The following describes two proteins that form a bound complex.

Sequence of protein 2:
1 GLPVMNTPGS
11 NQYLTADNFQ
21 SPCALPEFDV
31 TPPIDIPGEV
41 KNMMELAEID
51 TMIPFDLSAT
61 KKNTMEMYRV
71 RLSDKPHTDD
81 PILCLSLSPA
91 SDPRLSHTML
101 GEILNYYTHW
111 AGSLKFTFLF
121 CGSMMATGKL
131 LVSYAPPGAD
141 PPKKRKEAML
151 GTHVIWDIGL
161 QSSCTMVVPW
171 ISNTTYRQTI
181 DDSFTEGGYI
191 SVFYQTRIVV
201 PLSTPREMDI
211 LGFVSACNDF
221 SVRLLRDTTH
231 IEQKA

Interface contacts:
Residue K262 in protein 1 interacts with residue D17 in protein 2 (closest heavy-atom distance 3.0 Å).
Residue E74 in protein 1 is in contact with residue Y107 in protein 2 (closest heavy-atom distance 2.8 Å).
Residue S195 in protein 1 contacts residue A24 in protein 2 (closest heavy-atom distance 2.8 Å).
Residue T296 in protein 1 contacts residue K62 in protein 2 (closest heavy-atom distance 2.8 Å).
Residue R72 in protein 1 interacts with residue N42 in protein 2 (closest heavy-atom distance 2.9 Å).
Residue T301 in protein 1 is in contact with residue R94 in protein 2 (closest heavy-atom distance 2.8 Å).
Residue S195 in protein 1 interacts with residue P22 in protein 2 (closest heavy-atom distance 2.9 Å).
Residue I77 in protein 1 interacts with residue K41 in protein 2 (closest heavy-atom distance 3.0 Å).
Residue S75 in protein 1 contacts residue Y107 in protein 2 (closest heavy-atom distance 3.3 Å).
Residue T292 in protein 1 contacts residue N63 in protein 2 (closest heavy-atom distance 3.2 Å).
Residue K297 in protein 1 interacts with residue L57 in protein 2 (closest heavy-atom distance 2.8 Å).
Residue R120 in protein 1 contacts residue E102 in protein 2 (closest heavy-atom distance 2.9 Å).
Residue A43 in protein 1 contacts residue C164 in protein 2 (closest heavy-atom distance 3.3 Å).
Residue L299 in protein 1 contacts residue C84 in protein 2 (closest heavy-atom distance 2.9 Å).
Residue V268 in protein 1 interacts with residue V40 in protein 2 (closest heavy-atom distance 3.0 Å).
Residue V47 in protein 1 contacts residue S163 in protein 2 (closest heavy-atom distance 3.0 Å).
Residue R120 in protein 1 interacts with residue Y106 in protein 2 (closest heavy-atom distance 2.9 Å).
Residue T45 in protein 1 contacts residue S163 in protein 2 (closest heavy-atom distance 2.9 Å).
Residue L294 in protein 1 is in contact with residue M67 in protein 2 (closest heavy-atom distance 3.2 Å).
Residue S195 in protein 1 contacts residue S21 in protein 2 (closest heavy-atom distance 2.7 Å).
Residue Y302 in protein 1 interacts with residue R94 in protein 2 (closest heavy-atom distance 3.2 Å).
Residue T52 in protein 1 contacts residue D50 in protein 2 (closest heavy-atom distance 3.0 Å).
Residue R70 in protein 1 interacts with residue D219 in protein 2 (closest heavy-atom distance 2.9 Å).
Residue V116 in protein 1 interacts with residue Q233 in protein 2 (closest heavy-atom distance 3.0 Å).
Residue R129 in protein 1 contacts residue T31 in protein 2 (closest heavy-atom distance 2.8 Å).
Residue C270 in protein 1 interacts with residue G38 in protein 2 (closest heavy-atom distance 2.8 Å).
Residue E74 in protein 1 contacts residue L224 in protein 2 (closest heavy-atom distance 2.8 Å).
Residue R70 in protein 1 is in contact with residue S221 in protein 2 (closest heavy-atom distance 3.1 Å).
Residue E74 in protein 1 interacts with residue L225 in protein 2 (closest heavy-atom distance 2.9 Å).
Residue W269 in protein 1 interacts with residue I36 in protein 2 (closest heavy-atom distance 3.0 Å).
Residue Y302 in protein 1 interacts with residue P142 in protein 2 (closest heavy-atom distance 2.7 Å).
Residue E48 in protein 1 interacts with residue S162 in protein 2 (closest heavy-atom distance 2.7 Å).
Residue Y260 in protein 1 is in contact with residue Y13 in protein 2 (closest heavy-atom distance 3.2 Å).
Residue D298 in protein 1 is in contact with residue R94 in protein 2 (closest heavy-atom distance 3.2 Å).
Residue P57 in protein 1 contacts residue S113 in protein 2 (closest heavy-atom distance 3.2 Å).
Residue S75 in protein 1 interacts with residue N42 in protein 2 (closest heavy-atom distance 2.8 Å).
Residue R193 in protein 1 interacts with residue Y13 in protein 2 (closest heavy-atom distance 3.2 Å).
Residue R129 in protein 1 is in contact with residue P33 in protein 2 (closest heavy-atom distance 3.3 Å).
Residue Y302 in protein 1 contacts residue S86 in protein 2 (closest heavy-atom distance 2.8 Å).
Residue R72 in protein 1 is in contact with residue E48 in protein 2 (closest heavy-atom distance 2.8 Å).
Residue N203 in protein 1 is in contact with residue P32 in protein 2 (closest heavy-atom distance 2.9 Å).
Residue L294 in protein 1 contacts residue N63 in protein 2 (closest heavy-atom distance 2.8 Å).
Residue D114 in protein 1 interacts with residue Q233 in protein 2 (closest heavy-atom distance 2.9 Å).
Residue N53 in protein 1 interacts with residue K115 in protein 2 (closest heavy-atom distance 3.0 Å).
Residue P293 in protein 1 is in contact with residue N63 in protein 2 (closest heavy-atom distance 3.2 Å).
Residue S75 in protein 1 is in contact with residue M43 in protein 2 (closest heavy-atom distance 2.8 Å).
Residue R72 in protein 1 is in contact with residue F220 in protein 2 (closest heavy-atom distance 2.8 Å).
Residue S76 in protein 1 contacts residue N42 in protein 2 (closest heavy-atom distance 3.3 Å).
Residue G84 in protein 1 contacts residue T15 in protein 2 (closest heavy-atom distance 2.9 Å).
Residue R129 in protein 1 is in contact with residue P32 in protein 2 (closest heavy-atom distance 3.3 Å).
Residue R193 in protein 1 interacts with residue D17 in protein 2 (closest heavy-atom distance 2.9 Å).
Residue C270 in protein 1 interacts with residue P37 in protein 2 (closest heavy-atom distance 3.3 Å).
Residue A43 in protein 1 contacts residue T165 in protein 2 (closest heavy-atom distance 2.8 Å).
Residue I77 in protein 1 contacts residue V40 in protein 2 (closest heavy-atom distance 3.3 Å).
Residue N53 in protein 1 interacts with residue T165 in protein 2 (closest heavy-atom distance 3.1 Å).
Residue T296 in protein 1 contacts residue L57 in protein 2 (closest heavy-atom distance 3.2 Å).
Residue T300 in protein 1 interacts with residue K143 in protein 2 (closest heavy-atom distance 2.7 Å).
Residue R272 in protein 1 is in contact with residue M99 in protein 2 (closest heavy-atom distance 3.2 Å).
Residue S195 in protein 1 contacts residue C23 in protein 2 (closest heavy-atom distance 3.3 Å).
Residue R267 in protein 1 is in contact with residue E39 in protein 2 (closest heavy-atom distance 2.9 Å).

Sequence of protein 1:
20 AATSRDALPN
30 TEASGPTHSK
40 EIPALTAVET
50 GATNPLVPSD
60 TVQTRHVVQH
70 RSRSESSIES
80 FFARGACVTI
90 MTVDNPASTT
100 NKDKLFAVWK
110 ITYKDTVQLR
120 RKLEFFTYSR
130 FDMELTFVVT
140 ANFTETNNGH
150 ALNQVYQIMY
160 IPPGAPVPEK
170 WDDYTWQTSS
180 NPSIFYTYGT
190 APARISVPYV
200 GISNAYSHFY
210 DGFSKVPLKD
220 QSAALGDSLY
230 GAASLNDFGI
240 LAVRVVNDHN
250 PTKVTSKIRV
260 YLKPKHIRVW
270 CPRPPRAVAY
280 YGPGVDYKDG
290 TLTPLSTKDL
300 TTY